These two protein chains interact to form a complex.

Residue-level contacts at the interface:
Residue H99 in chain A is in contact with residue R207 in chain B (closest heavy-atom distance 3.7 Å).
Residue D137 in chain A is in contact with residue R207 in chain B (closest heavy-atom distance 2.7 Å).
Residue S97 in chain A is in contact with residue W119 in chain B (closest heavy-atom distance 3.4 Å).
Residue D189 in chain A contacts residue R210 in chain B (closest heavy-atom distance 3.8 Å).
Residue Q213 in chain A is in contact with residue T183 in chain B (closest heavy-atom distance 3.3 Å).
Residue D137 in chain A interacts with residue N211 in chain B (closest heavy-atom distance 3.5 Å).
Residue R207 in chain A interacts with residue T184 in chain B (closest heavy-atom distance 4.1 Å).
Residue T184 in chain A contacts residue N211 in chain B (closest heavy-atom distance 3.1 Å).
Residue E200 in chain A contacts residue E53 in chain B (closest heavy-atom distance 3.5 Å).
Residue H192 in chain A interacts with residue E200 in chain B (closest heavy-atom distance 2.8 Å).
Residue D122 in chain A contacts residue G96 in chain B (closest heavy-atom distance 3.4 Å).
Residue T183 in chain A contacts residue N211 in chain B (closest heavy-atom distance 3.7 Å).
Residue E200 in chain A is in contact with residue R196 in chain B (closest heavy-atom distance 3.3 Å).
Residue T183 in chain A contacts residue R210 in chain B (closest heavy-atom distance 2.9 Å).
Residue N211 in chain A is in contact with residue T184 in chain B (closest heavy-atom distance 3.2 Å).
Residue R207 in chain A is in contact with residue I186 in chain B (closest heavy-atom distance 3.6 Å).
Residue N211 in chain A is in contact with residue H99 in chain B (closest heavy-atom distance 3.2 Å).
Residue R207 in chain A interacts with residue C101 in chain B (closest heavy-atom distance 4.0 Å).
Residue E53 in chain A is in contact with residue R204 in chain B (closest heavy-atom distance 3.5 Å).
Residue G96 in chain A contacts residue W119 in chain B (closest heavy-atom distance 3.0 Å).
Residue H99 in chain A interacts with residue W119 in chain B (closest heavy-atom distance 3.6 Å).
Residue E53 in chain A interacts with residue W119 in chain B (closest heavy-atom distance 2.6 Å).
Residue Y193 in chain A contacts residue V203 in chain B (closest heavy-atom distance 3.8 Å).
Residue E200 in chain A is in contact with residue H192 in chain B (closest heavy-atom distance 3.1 Å).
Residue C101 in chain A interacts with residue R207 in chain B (closest heavy-atom distance 3.9 Å).
Residue Y51 in chain A is in contact with residue D55 in chain B (closest heavy-atom distance 2.6 Å).
Residue V203 in chain A interacts with residue Y193 in chain B (closest heavy-atom distance 3.9 Å).
Residue E199 in chain A contacts residue H192 in chain B (closest heavy-atom distance 4.0 Å).
Residue V203 in chain A is in contact with residue D189 in chain B (closest heavy-atom distance 3.4 Å).
Residue V203 in chain A is in contact with residue H192 in chain B (closest heavy-atom distance 3.5 Å).
Residue R207 in chain A is in contact with residue D137 in chain B (closest heavy-atom distance 2.7 Å).
Residue K123 in chain A is in contact with residue Y51 in chain B (closest heavy-atom distance 3.2 Å).
Residue K123 in chain A contacts residue N95 in chain B (closest heavy-atom distance 2.7 Å).
Residue R207 in chain A contacts residue E53 in chain B (closest heavy-atom distance 3.2 Å).
Residue N211 in chain A is in contact with residue D137 in chain B (closest heavy-atom distance 3.2 Å).
Residue R210 in chain A is in contact with residue T184 in chain B (closest heavy-atom distance 2.8 Å).
Residue H192 in chain A interacts with residue V203 in chain B (closest heavy-atom distance 3.4 Å).
Residue T184 in chain A is in contact with residue R207 in chain B (closest heavy-atom distance 3.9 Å).
Residue R160 in chain A is in contact with residue E69 in chain B (closest heavy-atom distance 3.9 Å).
Residue H192 in chain A is in contact with residue E199 in chain B (closest heavy-atom distance 4.1 Å).
Residue D122 in chain A interacts with residue N95 in chain B (closest heavy-atom distance 4.0 Å).
Residue E53 in chain A is in contact with residue E200 in chain B (closest heavy-atom distance 3.9 Å).
Residue D189 in chain A contacts residue V203 in chain B (closest heavy-atom distance 3.3 Å).
Residue E200 in chain A interacts with residue Y193 in chain B (closest heavy-atom distance 3.0 Å).
Residue Y193 in chain A interacts with residue E200 in chain B (closest heavy-atom distance 2.6 Å).
Residue K123 in chain A is in contact with residue V94 in chain B (closest heavy-atom distance 3.4 Å).
Residue N95 in chain A is in contact with residue W119 in chain B (closest heavy-atom distance 3.7 Å).
Residue R210 in chain A contacts residue D188 in chain B (closest heavy-atom distance 3.6 Å).
Residue T184 in chain A is in contact with residue R210 in chain B (closest heavy-atom distance 3.6 Å).
Residue Y51 in chain A is in contact with residue W124 in chain B (closest heavy-atom distance 3.0 Å).
Residue I186 in chain A contacts residue R207 in chain B (closest heavy-atom distance 3.7 Å).
Residue Y51 in chain A is in contact with residue Y51 in chain B (closest heavy-atom distance 3.5 Å).
Residue D54 in chain A is in contact with residue R196 in chain B (closest heavy-atom distance 3.8 Å).
Residue V94 in chain A interacts with residue W119 in chain B (closest heavy-atom distance 3.7 Å).
Residue E53 in chain A is in contact with residue R207 in chain B (closest heavy-atom distance 3.0 Å).
Residue N211 in chain A is in contact with residue T183 in chain B (closest heavy-atom distance 3.1 Å).
Residue R196 in chain A interacts with residue E200 in chain B (closest heavy-atom distance 3.4 Å).
Residue R196 in chain A interacts with residue R196 in chain B (closest heavy-atom distance 3.0 Å).
Residue D189 in chain A interacts with residue R207 in chain B (closest heavy-atom distance 3.5 Å).
Residue R210 in chain A contacts residue T183 in chain B (closest heavy-atom distance 2.7 Å).

Sequence of chain B:
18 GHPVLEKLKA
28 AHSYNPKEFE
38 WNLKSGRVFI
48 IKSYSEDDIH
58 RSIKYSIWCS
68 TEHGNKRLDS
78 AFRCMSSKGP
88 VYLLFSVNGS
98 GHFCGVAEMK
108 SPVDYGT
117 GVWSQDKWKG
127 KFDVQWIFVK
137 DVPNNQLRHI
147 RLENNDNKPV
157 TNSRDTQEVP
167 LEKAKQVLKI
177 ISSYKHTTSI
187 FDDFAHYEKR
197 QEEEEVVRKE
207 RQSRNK

Sequence of chain A:
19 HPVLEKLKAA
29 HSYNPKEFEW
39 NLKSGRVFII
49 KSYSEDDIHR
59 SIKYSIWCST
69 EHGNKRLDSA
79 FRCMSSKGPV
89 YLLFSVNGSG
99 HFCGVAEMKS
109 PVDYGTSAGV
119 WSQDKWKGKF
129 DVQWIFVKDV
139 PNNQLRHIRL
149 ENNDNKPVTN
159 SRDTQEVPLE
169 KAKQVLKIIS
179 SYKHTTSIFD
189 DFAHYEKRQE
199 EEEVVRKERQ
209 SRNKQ